The following describes two proteins that form a bound complex.

Sequence of the second protein:
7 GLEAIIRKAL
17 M

Sequence of the first protein:
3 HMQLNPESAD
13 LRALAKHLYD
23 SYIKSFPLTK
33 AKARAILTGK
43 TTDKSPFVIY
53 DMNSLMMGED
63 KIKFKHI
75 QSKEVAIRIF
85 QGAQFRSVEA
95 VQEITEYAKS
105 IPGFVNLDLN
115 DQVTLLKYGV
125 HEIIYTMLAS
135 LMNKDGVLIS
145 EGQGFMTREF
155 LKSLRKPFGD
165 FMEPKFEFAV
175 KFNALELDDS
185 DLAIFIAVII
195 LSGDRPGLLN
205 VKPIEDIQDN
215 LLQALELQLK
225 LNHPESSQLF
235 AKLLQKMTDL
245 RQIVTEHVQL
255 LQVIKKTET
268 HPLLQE

Contacts between the two chains:
Residue E100 in the first protein contacts residue A15 in the second protein (closest heavy-atom distance 4.0 Å).
Residue L113 in the first protein is in contact with residue L16 in the second protein (closest heavy-atom distance 3.6 Å).
Residue L113 in the first protein interacts with residue R13 in the second protein (closest heavy-atom distance 4.0 Å).
Residue K103 in the first protein interacts with residue M17 in the second protein (closest heavy-atom distance 4.4 Å).
Residue K103 in the first protein contacts residue L16 in the second protein (closest heavy-atom distance 3.6 Å).
Residue T99 in the first protein is in contact with residue I12 in the second protein (closest heavy-atom distance 3.8 Å).
Residue L120 in the first protein contacts residue L16 in the second protein (closest heavy-atom distance 4.2 Å).
Residue V92 in the first protein contacts residue I11 in the second protein (closest heavy-atom distance 3.9 Å).
Residue V124 in the first protein is in contact with residue L8 in the second protein (closest heavy-atom distance 4.2 Å).
Residue L270 in the first protein contacts residue K14 in the second protein (closest heavy-atom distance 3.6 Å).
Residue V95 in the first protein is in contact with residue I11 in the second protein (closest heavy-atom distance 3.7 Å).
Residue L120 in the first protein contacts residue I12 in the second protein (closest heavy-atom distance 3.8 Å).
Residue V95 in the first protein contacts residue L8 in the second protein (closest heavy-atom distance 3.6 Å).
Residue V117 in the first protein is in contact with residue L16 in the second protein (closest heavy-atom distance 4.2 Å).
Residue V117 in the first protein interacts with residue E9 in the second protein (closest heavy-atom distance 3.9 Å).
Residue T99 in the first protein contacts residue L16 in the second protein (closest heavy-atom distance 3.5 Å).
Residue K121 in the first protein interacts with residue L8 in the second protein (closest heavy-atom distance 3.6 Å).
Residue F108 in the first protein contacts residue L16 in the second protein (closest heavy-atom distance 4.2 Å).
Residue K121 in the first protein interacts with residue I12 in the second protein (closest heavy-atom distance 3.6 Å).
Residue Q116 in the first protein is in contact with residue L16 in the second protein (closest heavy-atom distance 3.8 Å).
Residue H125 in the first protein interacts with residue L8 in the second protein (closest heavy-atom distance 4.4 Å).
Residue T99 in the first protein contacts residue A15 in the second protein (closest heavy-atom distance 3.9 Å).
Residue V124 in the first protein contacts residue I12 in the second protein (closest heavy-atom distance 4.9 Å).
Residue K121 in the first protein is in contact with residue E9 in the second protein (closest heavy-atom distance 3.0 Å).
Residue V95 in the first protein interacts with residue I12 in the second protein (closest heavy-atom distance 3.6 Å).
Residue L270 in the first protein is in contact with residue I11 in the second protein (closest heavy-atom distance 4.2 Å).
Residue L271 in the first protein interacts with residue G7 in the second protein (closest heavy-atom distance 4.4 Å).
Residue V117 in the first protein interacts with residue R13 in the second protein (closest heavy-atom distance 3.7 Å).
Residue K103 in the first protein contacts residue A15 in the second protein (closest heavy-atom distance 2.5 Å).
Residue V117 in the first protein is in contact with residue I12 in the second protein (closest heavy-atom distance 4.0 Å).
Residue Q116 in the first protein interacts with residue I12 in the second protein (closest heavy-atom distance 4.9 Å).
Residue L113 in the first protein contacts residue M17 in the second protein (closest heavy-atom distance 4.3 Å).
Residue N114 in the first protein is in contact with residue R13 in the second protein (closest heavy-atom distance 3.1 Å).
Residue Q96 in the first protein is in contact with residue I11 in the second protein (closest heavy-atom distance 4.1 Å).
Residue L271 in the first protein contacts residue I11 in the second protein (closest heavy-atom distance 3.8 Å).
Residue Q96 in the first protein contacts residue A15 in the second protein (closest heavy-atom distance 4.5 Å).